Contacts between the two chains:
Residue Q120 in protein 2 is in contact with residue Y101 in protein 1 (closest heavy-atom distance 4.4 Å).
Residue Q120 in protein 2 is in contact with residue N100 in protein 1 (closest heavy-atom distance 4.0 Å).

Sequence of protein 1:
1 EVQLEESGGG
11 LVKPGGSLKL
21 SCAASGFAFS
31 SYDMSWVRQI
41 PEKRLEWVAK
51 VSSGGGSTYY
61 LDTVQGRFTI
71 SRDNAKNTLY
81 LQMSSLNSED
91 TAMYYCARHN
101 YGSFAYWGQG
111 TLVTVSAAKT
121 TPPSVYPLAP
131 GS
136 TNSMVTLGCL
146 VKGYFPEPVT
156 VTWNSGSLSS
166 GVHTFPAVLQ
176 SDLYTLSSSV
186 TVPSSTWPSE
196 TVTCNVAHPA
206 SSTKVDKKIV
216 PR

Sequence of protein 2:
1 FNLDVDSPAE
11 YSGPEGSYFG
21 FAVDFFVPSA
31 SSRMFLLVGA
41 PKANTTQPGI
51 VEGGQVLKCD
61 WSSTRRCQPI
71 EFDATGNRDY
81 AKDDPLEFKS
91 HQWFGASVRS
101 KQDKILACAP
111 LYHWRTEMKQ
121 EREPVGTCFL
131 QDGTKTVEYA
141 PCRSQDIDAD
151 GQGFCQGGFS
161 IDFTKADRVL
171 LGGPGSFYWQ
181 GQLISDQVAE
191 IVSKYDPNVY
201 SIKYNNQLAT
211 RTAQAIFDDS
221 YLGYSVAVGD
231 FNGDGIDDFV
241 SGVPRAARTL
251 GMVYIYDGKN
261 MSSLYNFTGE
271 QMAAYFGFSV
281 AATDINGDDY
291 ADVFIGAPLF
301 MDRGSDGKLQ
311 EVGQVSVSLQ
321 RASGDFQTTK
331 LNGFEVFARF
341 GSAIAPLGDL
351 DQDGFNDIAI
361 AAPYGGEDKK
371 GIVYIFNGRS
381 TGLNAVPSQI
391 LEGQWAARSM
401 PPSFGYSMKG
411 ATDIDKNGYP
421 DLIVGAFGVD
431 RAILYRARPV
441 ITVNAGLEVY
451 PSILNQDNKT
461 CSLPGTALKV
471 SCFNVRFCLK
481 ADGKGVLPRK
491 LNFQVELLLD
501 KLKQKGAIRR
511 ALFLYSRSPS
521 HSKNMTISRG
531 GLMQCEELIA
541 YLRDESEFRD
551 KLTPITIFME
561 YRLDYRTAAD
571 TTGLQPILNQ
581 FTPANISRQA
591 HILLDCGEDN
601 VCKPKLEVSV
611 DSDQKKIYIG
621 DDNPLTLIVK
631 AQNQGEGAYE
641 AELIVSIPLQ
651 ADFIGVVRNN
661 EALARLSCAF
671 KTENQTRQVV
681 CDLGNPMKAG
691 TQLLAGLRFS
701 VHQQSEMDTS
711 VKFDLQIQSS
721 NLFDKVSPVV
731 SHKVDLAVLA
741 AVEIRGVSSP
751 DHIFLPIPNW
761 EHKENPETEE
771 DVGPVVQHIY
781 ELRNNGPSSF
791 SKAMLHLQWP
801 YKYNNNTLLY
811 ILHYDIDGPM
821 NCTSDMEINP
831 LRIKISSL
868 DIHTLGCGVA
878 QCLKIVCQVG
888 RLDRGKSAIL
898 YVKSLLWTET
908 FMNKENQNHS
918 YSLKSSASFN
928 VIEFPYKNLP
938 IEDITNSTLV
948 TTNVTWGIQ

These two protein chains interact to form a complex.